These two protein chains interact to form a complex.

Residue-level contacts at the interface:
Residue E63 in the first protein contacts residue K14 in the second protein (closest heavy-atom distance 4.7 Å).
Residue Y57 in the first protein contacts residue K14 in the second protein (closest heavy-atom distance 4.2 Å).
Residue F58 in the first protein contacts residue K14 in the second protein (closest heavy-atom distance 3.8 Å).
Residue Y40 in the first protein is in contact with residue S17 in the second protein (closest heavy-atom distance 4.0 Å).
Residue N36 in the first protein contacts residue D13 in the second protein (closest heavy-atom distance 3.8 Å).
Residue F58 in the first protein contacts residue S17 in the second protein (closest heavy-atom distance 3.9 Å).
Residue F58 in the first protein contacts residue L10 in the second protein (closest heavy-atom distance 4.1 Å).
Residue H99 in the first protein interacts with residue S17 in the second protein (closest heavy-atom distance 4.7 Å).
Residue F58 in the first protein interacts with residue D13 in the second protein (closest heavy-atom distance 3.6 Å).
Residue I61 in the first protein contacts residue L10 in the second protein (closest heavy-atom distance 3.3 Å).
Residue Y57 in the first protein is in contact with residue L10 in the second protein (closest heavy-atom distance 3.7 Å).
Residue R38 in the first protein is in contact with residue A6 in the second protein (closest heavy-atom distance 5.0 Å).
Residue R38 in the first protein is in contact with residue L10 in the second protein (closest heavy-atom distance 3.6 Å).
Residue R38 in the first protein contacts residue D13 in the second protein (closest heavy-atom distance 2.8 Å).
Residue R38 in the first protein contacts residue L9 in the second protein (closest heavy-atom distance 4.0 Å).

Sequence of the first protein:
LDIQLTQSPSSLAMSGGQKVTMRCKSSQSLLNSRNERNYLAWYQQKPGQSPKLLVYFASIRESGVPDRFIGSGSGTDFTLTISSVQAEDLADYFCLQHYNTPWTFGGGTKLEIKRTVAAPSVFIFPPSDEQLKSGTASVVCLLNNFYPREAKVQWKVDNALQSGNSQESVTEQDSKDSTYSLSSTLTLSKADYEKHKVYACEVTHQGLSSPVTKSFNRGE

Sequence of the second protein:
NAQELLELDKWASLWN